Residue-level contacts at the interface:
Residue Y123 in protein 2 is in contact with residue L9 in protein 1 (closest heavy-atom distance 4.3 Å).
Residue K66 in protein 2 is in contact with residue S1 in protein 1 (closest heavy-atom distance 3.2 Å).
Residue K66 in protein 2 interacts with residue L2 in protein 1 (closest heavy-atom distance 2.9 Å).
Residue H74 in protein 2 interacts with residue I6 in protein 1 (closest heavy-atom distance 4.3 Å).
Residue E63 in protein 2 interacts with residue L2 in protein 1 (closest heavy-atom distance 2.9 Å).
Residue E63 in protein 2 is in contact with residue S1 in protein 1 (closest heavy-atom distance 3.4 Å).
Residue H70 in protein 2 is in contact with residue F3 in protein 1 (closest heavy-atom distance 3.1 Å).
Residue Y7 in protein 2 interacts with residue L2 in protein 1 (closest heavy-atom distance 3.6 Å).
Residue T80 in protein 2 contacts residue L9 in protein 1 (closest heavy-atom distance 4.1 Å).
Residue K66 in protein 2 contacts residue F3 in protein 1 (closest heavy-atom distance 3.7 Å).
Residue L156 in protein 2 contacts residue F3 in protein 1 (closest heavy-atom distance 3.8 Å).
Residue M45 in protein 2 interacts with residue L2 in protein 1 (closest heavy-atom distance 3.6 Å).
Residue Q155 in protein 2 interacts with residue F3 in protein 1 (closest heavy-atom distance 3.7 Å).
Residue F9 in protein 2 interacts with residue L2 in protein 1 (closest heavy-atom distance 3.5 Å).
Residue H70 in protein 2 is in contact with residue L2 in protein 1 (closest heavy-atom distance 4.1 Å).
Residue R97 in protein 2 is in contact with residue A7 in protein 1 (closest heavy-atom distance 4.5 Å).
Residue K66 in protein 2 contacts residue N4 in protein 1 (closest heavy-atom distance 3.6 Å).
Residue Y99 in protein 2 is in contact with residue I6 in protein 1 (closest heavy-atom distance 4.3 Å).
Residue Y99 in protein 2 contacts residue F3 in protein 1 (closest heavy-atom distance 3.0 Å).
Residue W147 in protein 2 contacts residue A7 in protein 1 (closest heavy-atom distance 4.0 Å).
Residue D77 in protein 2 contacts residue V8 in protein 1 (closest heavy-atom distance 3.6 Å).
Residue Y159 in protein 2 is in contact with residue L2 in protein 1 (closest heavy-atom distance 3.7 Å).
Residue W167 in protein 2 interacts with residue S1 in protein 1 (closest heavy-atom distance 3.3 Å).
Residue F33 in protein 2 contacts residue S1 in protein 1 (closest heavy-atom distance 4.9 Å).
Residue Y116 in protein 2 contacts residue L9 in protein 1 (closest heavy-atom distance 3.6 Å).
Residue Y84 in protein 2 interacts with residue L9 in protein 1 (closest heavy-atom distance 4.4 Å).
Residue Y171 in protein 2 contacts residue S1 in protein 1 (closest heavy-atom distance 2.7 Å).
Residue H114 in protein 2 is in contact with residue I6 in protein 1 (closest heavy-atom distance 4.5 Å).
Residue W147 in protein 2 is in contact with residue L9 in protein 1 (closest heavy-atom distance 3.6 Å).
Residue Y159 in protein 2 is in contact with residue S1 in protein 1 (closest heavy-atom distance 2.7 Å).
Residue Y7 in protein 2 interacts with residue S1 in protein 1 (closest heavy-atom distance 2.8 Å).
Residue Y59 in protein 2 contacts residue S1 in protein 1 (closest heavy-atom distance 4.3 Å).
Residue T73 in protein 2 contacts residue A7 in protein 1 (closest heavy-atom distance 3.5 Å).
Residue L81 in protein 2 is in contact with residue L9 in protein 1 (closest heavy-atom distance 3.5 Å).
Residue T143 in protein 2 is in contact with residue L9 in protein 1 (closest heavy-atom distance 3.9 Å).
Residue Y99 in protein 2 is in contact with residue L2 in protein 1 (closest heavy-atom distance 3.3 Å).
Residue W147 in protein 2 contacts residue V8 in protein 1 (closest heavy-atom distance 3.0 Å).
Residue V76 in protein 2 interacts with residue V8 in protein 1 (closest heavy-atom distance 4.0 Å).
Residue V152 in protein 2 interacts with residue A7 in protein 1 (closest heavy-atom distance 4.2 Å).
Residue R65 in protein 2 contacts residue N4 in protein 1 (closest heavy-atom distance 2.9 Å).
Residue T73 in protein 2 contacts residue V8 in protein 1 (closest heavy-atom distance 4.0 Å).
Residue K146 in protein 2 is in contact with residue V8 in protein 1 (closest heavy-atom distance 4.5 Å).
Residue D77 in protein 2 contacts residue A7 in protein 1 (closest heavy-atom distance 4.7 Å).
Residue M5 in protein 2 contacts residue S1 in protein 1 (closest heavy-atom distance 3.8 Å).
Residue V67 in protein 2 is in contact with residue L2 in protein 1 (closest heavy-atom distance 3.6 Å).
Residue D77 in protein 2 contacts residue L9 in protein 1 (closest heavy-atom distance 2.9 Å).
Residue Q155 in protein 2 contacts residue T5 in protein 1 (closest heavy-atom distance 3.5 Å).
Residue T73 in protein 2 interacts with residue I6 in protein 1 (closest heavy-atom distance 3.1 Å).
Residue H70 in protein 2 interacts with residue I6 in protein 1 (closest heavy-atom distance 3.6 Å).
Residue K146 in protein 2 contacts residue L9 in protein 1 (closest heavy-atom distance 3.0 Å).
Residue R97 in protein 2 contacts residue I6 in protein 1 (closest heavy-atom distance 3.5 Å).
Residue Y159 in protein 2 contacts residue F3 in protein 1 (closest heavy-atom distance 3.5 Å).

Sequence of protein 1:
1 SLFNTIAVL

The following describes two proteins that form a bound complex.

Sequence of protein 2:
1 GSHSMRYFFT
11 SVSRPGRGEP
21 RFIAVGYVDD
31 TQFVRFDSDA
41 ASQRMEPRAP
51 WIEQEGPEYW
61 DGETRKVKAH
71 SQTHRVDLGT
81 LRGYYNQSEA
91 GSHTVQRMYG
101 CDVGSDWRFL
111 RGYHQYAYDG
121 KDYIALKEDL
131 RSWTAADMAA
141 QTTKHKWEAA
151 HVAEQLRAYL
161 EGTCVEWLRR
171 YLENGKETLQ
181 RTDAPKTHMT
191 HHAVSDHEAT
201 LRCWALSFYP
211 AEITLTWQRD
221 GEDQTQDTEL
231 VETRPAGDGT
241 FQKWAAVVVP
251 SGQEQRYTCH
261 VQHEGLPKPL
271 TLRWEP